These two protein chains interact to form a complex.

Sequence of protein 1:
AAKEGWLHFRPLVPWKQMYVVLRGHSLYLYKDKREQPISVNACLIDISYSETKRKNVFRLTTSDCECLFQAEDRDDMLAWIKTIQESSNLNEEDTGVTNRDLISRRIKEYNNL

Sequence of protein 2:
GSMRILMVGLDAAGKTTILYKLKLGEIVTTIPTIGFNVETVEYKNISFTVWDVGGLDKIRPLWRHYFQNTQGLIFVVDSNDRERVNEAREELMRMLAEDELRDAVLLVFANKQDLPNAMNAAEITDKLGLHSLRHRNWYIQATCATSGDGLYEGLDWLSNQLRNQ

Interface contacts:
Residue T30 in protein 2 is in contact with residue Y71 in protein 1 (closest heavy-atom distance 3.5 Å).
Residue I31 in protein 2 interacts with residue Q107 in protein 1 (closest heavy-atom distance 4.0 Å).
Residue F36 in protein 2 interacts with residue R81 in protein 1 (closest heavy-atom distance 4.9 Å).
Residue I34 in protein 2 interacts with residue N121 in protein 1 (closest heavy-atom distance 3.7 Å).
Residue W51 in protein 2 interacts with residue I129 in protein 1 (closest heavy-atom distance 4.3 Å).
Residue F36 in protein 2 interacts with residue I125 in protein 1 (closest heavy-atom distance 4.2 Å).
Residue L24 in protein 2 interacts with residue Y71 in protein 1 (closest heavy-atom distance 4.6 Å).
Residue L62 in protein 2 interacts with residue R122 in protein 1 (closest heavy-atom distance 3.8 Å).
Residue I31 in protein 2 interacts with residue D68 in protein 1 (closest heavy-atom distance 3.4 Å).
Residue K58 in protein 2 contacts residue E114 in protein 1 (closest heavy-atom distance 3.6 Å).
Residue V38 in protein 2 interacts with residue Y132 in protein 1 (closest heavy-atom distance 3.7 Å).
Residue N37 in protein 2 contacts residue Y71 in protein 1 (closest heavy-atom distance 4.2 Å).
Residue T29 in protein 2 is in contact with residue R96 in protein 1 (closest heavy-atom distance 3.9 Å).
Residue Y20 in protein 2 is in contact with residue Y71 in protein 1 (closest heavy-atom distance 3.5 Å).
Residue I31 in protein 2 contacts residue I103 in protein 1 (closest heavy-atom distance 3.9 Å).
Residue T29 in protein 2 contacts residue M99 in protein 1 (closest heavy-atom distance 4.7 Å).
Residue H65 in protein 2 interacts with residue S126 in protein 1 (closest heavy-atom distance 4.2 Å).
Residue F36 in protein 2 interacts with residue R128 in protein 1 (closest heavy-atom distance 2.9 Å).
Residue I34 in protein 2 is in contact with residue I125 in protein 1 (closest heavy-atom distance 3.8 Å).
Residue T29 in protein 2 interacts with residue L100 in protein 1 (closest heavy-atom distance 4.1 Å).
Residue I34 in protein 2 contacts residue L66 in protein 1 (closest heavy-atom distance 4.0 Å).
Residue T30 in protein 2 interacts with residue I69 in protein 1 (closest heavy-atom distance 4.0 Å).
Residue N37 in protein 2 is in contact with residue R81 in protein 1 (closest heavy-atom distance 4.7 Å).
Residue T29 in protein 2 interacts with residue Y71 in protein 1 (closest heavy-atom distance 2.5 Å).
Residue T33 in protein 2 interacts with residue D68 in protein 1 (closest heavy-atom distance 4.2 Å).
Residue Y66 in protein 2 contacts residue I125 in protein 1 (closest heavy-atom distance 3.6 Å).
Residue P32 in protein 2 contacts residue D68 in protein 1 (closest heavy-atom distance 4.7 Å).
Residue F36 in protein 2 is in contact with residue I129 in protein 1 (closest heavy-atom distance 3.5 Å).
Residue I31 in protein 2 is in contact with residue I67 in protein 1 (closest heavy-atom distance 3.5 Å).
Residue I59 in protein 2 is in contact with residue I125 in protein 1 (closest heavy-atom distance 4.6 Å).
Residue Y66 in protein 2 is in contact with residue I129 in protein 1 (closest heavy-atom distance 3.4 Å).
Residue I34 in protein 2 is in contact with residue D68 in protein 1 (closest heavy-atom distance 4.8 Å).
Residue I31 in protein 2 is in contact with residue I69 in protein 1 (closest heavy-atom distance 4.2 Å).
Residue H65 in protein 2 contacts residue I129 in protein 1 (closest heavy-atom distance 3.9 Å).
Residue G35 in protein 2 is in contact with residue I125 in protein 1 (closest heavy-atom distance 3.6 Å).
Residue W51 in protein 2 is in contact with residue Y132 in protein 1 (closest heavy-atom distance 3.9 Å).
Residue R4 in protein 2 interacts with residue N133 in protein 1 (closest heavy-atom distance 4.8 Å).
Residue T16 in protein 2 contacts residue Y71 in protein 1 (closest heavy-atom distance 4.2 Å).
Residue W51 in protein 2 interacts with residue N133 in protein 1 (closest heavy-atom distance 3.5 Å).
Residue I31 in protein 2 interacts with residue L100 in protein 1 (closest heavy-atom distance 4.2 Å).
Residue T29 in protein 2 contacts residue I69 in protein 1 (closest heavy-atom distance 3.4 Å).
Residue F36 in protein 2 is in contact with residue Y132 in protein 1 (closest heavy-atom distance 3.9 Å).
Residue E39 in protein 2 interacts with residue S72 in protein 1 (closest heavy-atom distance 2.8 Å).
Residue I31 in protein 2 is in contact with residue Y71 in protein 1 (closest heavy-atom distance 4.7 Å).
Residue E26 in protein 2 contacts residue K77 in protein 1 (closest heavy-atom distance 4.8 Å).
Residue E39 in protein 2 interacts with residue Y71 in protein 1 (closest heavy-atom distance 4.8 Å).
Residue L62 in protein 2 interacts with residue I125 in protein 1 (closest heavy-atom distance 3.7 Å).
Residue V38 in protein 2 contacts residue S72 in protein 1 (closest heavy-atom distance 5.0 Å).
Residue N37 in protein 2 contacts residue D68 in protein 1 (closest heavy-atom distance 4.3 Å).
Residue N37 in protein 2 interacts with residue R128 in protein 1 (closest heavy-atom distance 4.4 Å).
Residue V28 in protein 2 interacts with residue Y71 in protein 1 (closest heavy-atom distance 3.7 Å).
Residue Y20 in protein 2 interacts with residue S72 in protein 1 (closest heavy-atom distance 4.4 Å).